Residue-level contacts at the interface:
Residue D337 in chain B interacts with residue N105 in chain A (closest heavy-atom distance 3.5 Å).
Residue H747 in chain B interacts with residue K94 in chain A (closest heavy-atom distance 3.1 Å).
Residue V697 in chain B interacts with residue T20 in chain A (closest heavy-atom distance 3.8 Å).
Residue Q1259 in chain B contacts residue L1194 in chain A (closest heavy-atom distance 3.6 Å).
Residue I559 in chain B interacts with residue W396 in chain A (closest heavy-atom distance 3.5 Å).
Residue R509 in chain B interacts with residue G955 in chain A (closest heavy-atom distance 3.7 Å).
Residue V1256 in chain B is in contact with residue R1236 in chain A (closest heavy-atom distance 3.7 Å).
Residue D182 in chain B is in contact with residue Y95 in chain A (closest heavy-atom distance 2.9 Å).
Residue I559 in chain B contacts residue R785 in chain A (closest heavy-atom distance 3.5 Å).
Residue Y552 in chain B interacts with residue R785 in chain A (closest heavy-atom distance 3.2 Å).
Residue S693 in chain B is in contact with residue P275 in chain A (closest heavy-atom distance 3.3 Å).
Residue R564 in chain B contacts residue Y400 in chain A (closest heavy-atom distance 2.7 Å).
Residue H747 in chain B interacts with residue I103 in chain A (closest heavy-atom distance 2.9 Å).
Residue D561 in chain B contacts residue Q399 in chain A (closest heavy-atom distance 2.9 Å).
Residue S693 in chain B interacts with residue A273 in chain A (closest heavy-atom distance 3.8 Å).
Residue I559 in chain B is in contact with residue L397 in chain A (closest heavy-atom distance 3.2 Å).
Residue D553 in chain B interacts with residue L387 in chain A (closest heavy-atom distance 3.8 Å).
Residue Y552 in chain B interacts with residue Q783 in chain A (closest heavy-atom distance 3.0 Å).
Residue S568 in chain B interacts with residue R852 in chain A (closest heavy-atom distance 3.1 Å).
Residue H747 in chain B interacts with residue D35 in chain A (closest heavy-atom distance 3.7 Å).
Residue V581 in chain B contacts residue R380 in chain A (closest heavy-atom distance 3.8 Å).
Residue G520 in chain B interacts with residue L387 in chain A (closest heavy-atom distance 3.6 Å).
Residue S746 in chain B contacts residue H28 in chain A (closest heavy-atom distance 3.3 Å).
Residue P421 in chain B interacts with residue R23 in chain A (closest heavy-atom distance 2.8 Å).
Residue D570 in chain B interacts with residue R852 in chain A (closest heavy-atom distance 3.5 Å).
Residue Q1259 in chain B contacts residue L1195 in chain A (closest heavy-atom distance 3.1 Å).
Residue V560 in chain B is in contact with residue L397 in chain A (closest heavy-atom distance 3.2 Å).
Residue N180 in chain B is in contact with residue R91 in chain A (closest heavy-atom distance 3.5 Å).
Residue R423 in chain B contacts residue T20 in chain A (closest heavy-atom distance 3.7 Å).
Residue H747 in chain B interacts with residue C31 in chain A (closest heavy-atom distance 3.3 Å).
Residue D791 in chain B is in contact with residue R40 in chain A (closest heavy-atom distance 3.3 Å).
Residue Q572 in chain B interacts with residue F954 in chain A (closest heavy-atom distance 2.6 Å).
Residue S336 in chain B contacts residue S104 in chain A (closest heavy-atom distance 3.4 Å).
Residue G557 in chain B contacts residue Q395 in chain A (closest heavy-atom distance 3.4 Å).
Residue Q1259 in chain B is in contact with residue Y1193 in chain A (closest heavy-atom distance 3.1 Å).
Residue E712 in chain B is in contact with residue S107 in chain A (closest heavy-atom distance 3.3 Å).
Residue G569 in chain B interacts with residue R852 in chain A (closest heavy-atom distance 3.1 Å).
Residue Q572 in chain B is in contact with residue R956 in chain A (closest heavy-atom distance 3.7 Å).
Residue Q419 in chain B contacts residue R23 in chain A (closest heavy-atom distance 3.5 Å).
Residue L471 in chain B contacts residue A273 in chain A (closest heavy-atom distance 3.3 Å).
Residue P565 in chain B contacts residue Q399 in chain A (closest heavy-atom distance 3.7 Å).
Residue Y467 in chain B interacts with residue I18 in chain A (closest heavy-atom distance 3.7 Å).
Residue D699 in chain B is in contact with residue R21 in chain A (closest heavy-atom distance 3.2 Å).
Residue H747 in chain B interacts with residue S32 in chain A (closest heavy-atom distance 3.5 Å).
Residue D182 in chain B interacts with residue R91 in chain A (closest heavy-atom distance 2.9 Å).
Residue H604 in chain B is in contact with residue P853 in chain A (closest heavy-atom distance 3.6 Å).
Residue F694 in chain B contacts residue A273 in chain A (closest heavy-atom distance 3.0 Å).
Residue Q1259 in chain B is in contact with residue R1158 in chain A (closest heavy-atom distance 3.0 Å).
Residue H521 in chain B is in contact with residue S386 in chain A (closest heavy-atom distance 3.5 Å).
Residue A558 in chain B is in contact with residue Q395 in chain A (closest heavy-atom distance 3.4 Å).
Residue Q572 in chain B interacts with residue G955 in chain A (closest heavy-atom distance 3.3 Å).
Residue S470 in chain B is in contact with residue A273 in chain A (closest heavy-atom distance 3.4 Å).
Residue R564 in chain B contacts residue D776 in chain A (closest heavy-atom distance 3.1 Å).
Residue I559 in chain B is in contact with residue Q395 in chain A (closest heavy-atom distance 3.0 Å).
Residue I559 in chain B contacts residue Q783 in chain A (closest heavy-atom distance 3.3 Å).
Residue H604 in chain B contacts residue R852 in chain A (closest heavy-atom distance 3.2 Å).
Residue G520 in chain B contacts residue S388 in chain A (closest heavy-atom distance 3.2 Å).
Residue F694 in chain B interacts with residue P275 in chain A (closest heavy-atom distance 3.2 Å).
Residue V554 in chain B interacts with residue R785 in chain A (closest heavy-atom distance 2.8 Å).
Residue G557 in chain B interacts with residue V394 in chain A (closest heavy-atom distance 3.7 Å).

Sequence of chain B:
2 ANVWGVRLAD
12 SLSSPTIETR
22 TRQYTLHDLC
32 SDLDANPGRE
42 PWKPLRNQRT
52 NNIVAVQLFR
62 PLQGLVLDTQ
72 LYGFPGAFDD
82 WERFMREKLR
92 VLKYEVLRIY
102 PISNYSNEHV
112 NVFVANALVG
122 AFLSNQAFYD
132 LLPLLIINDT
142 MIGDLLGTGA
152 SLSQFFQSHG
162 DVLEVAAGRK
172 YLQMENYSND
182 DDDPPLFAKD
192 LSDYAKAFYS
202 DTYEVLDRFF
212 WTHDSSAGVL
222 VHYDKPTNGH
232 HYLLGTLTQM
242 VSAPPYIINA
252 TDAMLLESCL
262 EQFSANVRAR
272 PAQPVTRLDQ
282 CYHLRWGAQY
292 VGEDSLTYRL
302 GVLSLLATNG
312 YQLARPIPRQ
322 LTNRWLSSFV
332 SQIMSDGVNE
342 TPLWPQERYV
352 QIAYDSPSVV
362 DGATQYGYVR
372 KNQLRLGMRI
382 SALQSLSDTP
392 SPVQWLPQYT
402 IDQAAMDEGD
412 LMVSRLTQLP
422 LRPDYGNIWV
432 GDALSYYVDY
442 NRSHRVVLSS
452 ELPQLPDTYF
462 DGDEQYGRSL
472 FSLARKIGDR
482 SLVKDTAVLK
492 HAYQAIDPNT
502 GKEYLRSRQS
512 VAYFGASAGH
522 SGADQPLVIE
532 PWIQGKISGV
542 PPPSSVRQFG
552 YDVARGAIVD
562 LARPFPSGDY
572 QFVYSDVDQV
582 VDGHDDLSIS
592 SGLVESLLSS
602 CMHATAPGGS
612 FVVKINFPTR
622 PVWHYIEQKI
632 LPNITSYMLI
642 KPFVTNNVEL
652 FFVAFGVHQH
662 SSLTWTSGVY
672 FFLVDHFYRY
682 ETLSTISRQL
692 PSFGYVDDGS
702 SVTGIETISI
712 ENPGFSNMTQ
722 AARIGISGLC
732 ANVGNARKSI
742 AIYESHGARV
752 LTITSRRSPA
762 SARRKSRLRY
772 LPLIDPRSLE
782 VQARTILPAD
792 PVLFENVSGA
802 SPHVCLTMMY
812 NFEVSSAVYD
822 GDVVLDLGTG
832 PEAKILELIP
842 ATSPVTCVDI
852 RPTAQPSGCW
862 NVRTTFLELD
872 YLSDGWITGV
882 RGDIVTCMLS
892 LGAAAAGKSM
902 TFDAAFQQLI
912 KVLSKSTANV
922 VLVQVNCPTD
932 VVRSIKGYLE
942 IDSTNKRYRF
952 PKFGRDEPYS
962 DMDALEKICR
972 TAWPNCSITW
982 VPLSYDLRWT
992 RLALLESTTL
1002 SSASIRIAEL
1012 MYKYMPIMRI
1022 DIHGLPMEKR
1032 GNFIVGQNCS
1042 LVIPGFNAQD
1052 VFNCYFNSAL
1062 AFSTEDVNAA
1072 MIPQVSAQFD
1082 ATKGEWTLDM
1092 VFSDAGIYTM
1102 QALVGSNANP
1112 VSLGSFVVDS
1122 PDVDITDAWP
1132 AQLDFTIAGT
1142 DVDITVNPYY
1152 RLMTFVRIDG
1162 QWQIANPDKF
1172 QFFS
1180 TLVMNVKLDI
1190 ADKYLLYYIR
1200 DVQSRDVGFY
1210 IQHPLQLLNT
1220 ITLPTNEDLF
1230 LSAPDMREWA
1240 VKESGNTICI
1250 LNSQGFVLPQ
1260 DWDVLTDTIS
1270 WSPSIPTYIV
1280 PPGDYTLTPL

The following describes two proteins that form a bound complex.

Sequence of chain A:
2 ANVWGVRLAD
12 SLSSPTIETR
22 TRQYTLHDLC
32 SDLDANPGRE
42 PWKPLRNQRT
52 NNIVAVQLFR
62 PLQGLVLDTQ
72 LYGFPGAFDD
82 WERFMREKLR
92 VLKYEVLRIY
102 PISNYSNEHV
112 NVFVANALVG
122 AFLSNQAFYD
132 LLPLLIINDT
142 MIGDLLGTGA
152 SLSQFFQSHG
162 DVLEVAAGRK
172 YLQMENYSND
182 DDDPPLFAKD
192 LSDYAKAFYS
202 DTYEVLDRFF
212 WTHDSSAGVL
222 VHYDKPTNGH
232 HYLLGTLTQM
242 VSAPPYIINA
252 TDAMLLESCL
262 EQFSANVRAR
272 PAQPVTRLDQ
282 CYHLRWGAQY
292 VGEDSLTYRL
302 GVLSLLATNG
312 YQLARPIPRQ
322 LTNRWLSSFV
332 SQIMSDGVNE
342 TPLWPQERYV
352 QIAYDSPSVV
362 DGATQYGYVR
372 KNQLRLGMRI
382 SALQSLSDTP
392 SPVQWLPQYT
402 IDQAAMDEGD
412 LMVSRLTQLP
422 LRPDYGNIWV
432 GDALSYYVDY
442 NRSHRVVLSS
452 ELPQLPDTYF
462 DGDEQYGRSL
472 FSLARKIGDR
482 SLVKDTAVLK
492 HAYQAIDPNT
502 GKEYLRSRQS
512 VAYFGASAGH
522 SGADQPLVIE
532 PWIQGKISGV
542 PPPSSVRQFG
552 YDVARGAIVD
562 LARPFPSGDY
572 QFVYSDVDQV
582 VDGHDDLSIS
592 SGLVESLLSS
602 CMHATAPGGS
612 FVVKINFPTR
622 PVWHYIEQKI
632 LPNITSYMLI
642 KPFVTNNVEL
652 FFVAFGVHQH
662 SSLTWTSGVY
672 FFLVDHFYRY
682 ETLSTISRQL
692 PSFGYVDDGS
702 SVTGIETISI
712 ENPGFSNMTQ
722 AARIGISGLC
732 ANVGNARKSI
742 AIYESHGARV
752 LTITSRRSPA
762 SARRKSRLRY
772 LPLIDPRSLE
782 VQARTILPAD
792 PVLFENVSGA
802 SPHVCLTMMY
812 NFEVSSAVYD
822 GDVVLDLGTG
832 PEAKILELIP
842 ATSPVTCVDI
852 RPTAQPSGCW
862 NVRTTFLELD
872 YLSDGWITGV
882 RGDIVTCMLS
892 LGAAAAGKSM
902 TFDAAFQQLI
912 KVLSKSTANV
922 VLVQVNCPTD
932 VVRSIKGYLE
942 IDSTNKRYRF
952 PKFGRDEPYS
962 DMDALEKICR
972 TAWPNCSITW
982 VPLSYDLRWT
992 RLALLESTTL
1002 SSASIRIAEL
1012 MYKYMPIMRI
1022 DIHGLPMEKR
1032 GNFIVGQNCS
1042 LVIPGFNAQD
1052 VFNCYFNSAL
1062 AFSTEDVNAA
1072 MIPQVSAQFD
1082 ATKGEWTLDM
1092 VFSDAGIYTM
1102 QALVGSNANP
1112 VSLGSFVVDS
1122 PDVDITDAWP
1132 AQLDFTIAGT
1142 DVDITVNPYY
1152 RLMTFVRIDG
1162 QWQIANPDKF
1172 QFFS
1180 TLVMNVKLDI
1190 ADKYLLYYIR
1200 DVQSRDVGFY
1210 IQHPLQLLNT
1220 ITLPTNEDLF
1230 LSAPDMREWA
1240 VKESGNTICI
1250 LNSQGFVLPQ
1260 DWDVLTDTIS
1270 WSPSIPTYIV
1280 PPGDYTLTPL